Sequence of the first protein:
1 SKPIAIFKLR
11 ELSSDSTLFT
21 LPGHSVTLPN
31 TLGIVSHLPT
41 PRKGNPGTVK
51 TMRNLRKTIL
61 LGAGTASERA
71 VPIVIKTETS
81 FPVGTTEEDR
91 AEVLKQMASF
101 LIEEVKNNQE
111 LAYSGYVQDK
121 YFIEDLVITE

Sequence of the second protein:
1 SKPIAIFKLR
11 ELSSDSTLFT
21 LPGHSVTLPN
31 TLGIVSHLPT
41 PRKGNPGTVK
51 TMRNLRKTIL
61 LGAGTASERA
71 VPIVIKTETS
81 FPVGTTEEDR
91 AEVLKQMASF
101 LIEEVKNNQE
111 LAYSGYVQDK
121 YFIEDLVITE

Interface contacts:
Residue P82 in the first protein is in contact with residue P72 in the second protein (closest heavy-atom distance 3.2 Å).
Residue K8 in the first protein is in contact with residue D119 in the second protein (closest heavy-atom distance 2.9 Å).
Residue R53 in the first protein is in contact with residue E104 in the second protein (closest heavy-atom distance 3.1 Å).
Residue F122 in the first protein is in contact with residue I4 in the second protein (closest heavy-atom distance 3.4 Å).
Residue L101 in the first protein contacts residue R53 in the second protein (closest heavy-atom distance 3.2 Å).
Residue V74 in the first protein interacts with residue T79 in the second protein (closest heavy-atom distance 3.3 Å).
Residue T79 in the first protein interacts with residue V74 in the second protein (closest heavy-atom distance 3.3 Å).
Residue A112 in the first protein is in contact with residue V49 in the second protein (closest heavy-atom distance 3.0 Å).
Residue I123 in the first protein interacts with residue I4 in the second protein (closest heavy-atom distance 2.9 Å).
Residue V74 in the first protein contacts residue S80 in the second protein (closest heavy-atom distance 2.9 Å).
Residue K76 in the first protein is in contact with residue E78 in the second protein (closest heavy-atom distance 2.8 Å).
Residue F122 in the first protein contacts residue A5 in the second protein (closest heavy-atom distance 3.3 Å).
Residue F81 in the first protein interacts with residue A112 in the second protein (closest heavy-atom distance 3.5 Å).
Residue V49 in the first protein interacts with residue A112 in the second protein (closest heavy-atom distance 2.8 Å).
Residue M97 in the first protein is in contact with residue I75 in the second protein (closest heavy-atom distance 3.2 Å).
Residue K106 in the first protein contacts residue T129 in the second protein (closest heavy-atom distance 3.1 Å).
Residue L55 in the first protein contacts residue Q96 in the second protein (closest heavy-atom distance 3.4 Å).
Residue K2 in the first protein is in contact with residue D125 in the second protein (closest heavy-atom distance 3.4 Å).
Residue Y113 in the first protein contacts residue T85 in the second protein (closest heavy-atom distance 3.4 Å).
Residue Q109 in the first protein is in contact with residue E87 in the second protein (closest heavy-atom distance 3.4 Å).
Residue F19 in the first protein is in contact with residue D119 in the second protein (closest heavy-atom distance 3.1 Å).
Residue E130 in the first protein interacts with residue K106 in the second protein (closest heavy-atom distance 2.9 Å).
Residue E87 in the first protein is in contact with residue N108 in the second protein (closest heavy-atom distance 2.9 Å).
Residue Q109 in the first protein contacts residue A91 in the second protein (closest heavy-atom distance 3.3 Å).
Residue K57 in the first protein contacts residue D89 in the second protein (closest heavy-atom distance 3.2 Å).
Residue G44 in the first protein contacts residue R69 in the second protein (closest heavy-atom distance 2.4 Å).
Residue Y121 in the first protein contacts residue I6 in the second protein (closest heavy-atom distance 2.9 Å).
Residue K120 in the first protein contacts residue I6 in the second protein (closest heavy-atom distance 3.3 Å).
Residue L94 in the first protein contacts residue V105 in the second protein (closest heavy-atom distance 3.4 Å).
Residue S80 in the first protein contacts residue V74 in the second protein (closest heavy-atom distance 2.9 Å).
Residue E78 in the first protein contacts residue K76 in the second protein (closest heavy-atom distance 2.9 Å).
Residue I4 in the first protein is in contact with residue I123 in the second protein (closest heavy-atom distance 2.9 Å).
Residue Q96 in the first protein contacts residue L21 in the second protein (closest heavy-atom distance 3.2 Å).
Residue T85 in the first protein is in contact with residue Y113 in the second protein (closest heavy-atom distance 3.4 Å).
Residue D119 in the first protein is in contact with residue K8 in the second protein (closest heavy-atom distance 3.2 Å).
Residue I6 in the first protein interacts with residue Y121 in the second protein (closest heavy-atom distance 2.9 Å).
Residue D125 in the first protein is in contact with residue K2 in the second protein (closest heavy-atom distance 3.2 Å).
Residue T77 in the first protein is in contact with residue K76 in the second protein (closest heavy-atom distance 3.2 Å).
Residue L21 in the first protein contacts residue Q96 in the second protein (closest heavy-atom distance 3.2 Å).
Residue P82 in the first protein contacts residue V71 in the second protein (closest heavy-atom distance 3.4 Å).
Residue K76 in the first protein is in contact with residue T77 in the second protein (closest heavy-atom distance 2.9 Å).
Residue Y113 in the first protein contacts residue R90 in the second protein (closest heavy-atom distance 3.3 Å).
Residue V105 in the first protein interacts with residue L94 in the second protein (closest heavy-atom distance 3.4 Å).
Residue Q118 in the first protein is in contact with residue F19 in the second protein (closest heavy-atom distance 3.3 Å).
Residue Q96 in the first protein interacts with residue L55 in the second protein (closest heavy-atom distance 3.4 Å).
Residue N108 in the first protein interacts with residue E87 in the second protein (closest heavy-atom distance 3.4 Å).
Residue E78 in the first protein interacts with residue I75 in the second protein (closest heavy-atom distance 3.4 Å).
Residue I73 in the first protein contacts residue T85 in the second protein (closest heavy-atom distance 3.4 Å).
Residue A91 in the first protein is in contact with residue Q109 in the second protein (closest heavy-atom distance 3.2 Å).
Residue G84 in the first protein contacts residue Y113 in the second protein (closest heavy-atom distance 2.7 Å).
Residue R90 in the first protein interacts with residue Y113 in the second protein (closest heavy-atom distance 3.3 Å).
Residue I73 in the first protein interacts with residue F81 in the second protein (closest heavy-atom distance 3.5 Å).
Residue P72 in the first protein contacts residue P82 in the second protein (closest heavy-atom distance 3.5 Å).
Residue Y113 in the first protein interacts with residue G84 in the second protein (closest heavy-atom distance 2.7 Å).
Residue I4 in the first protein contacts residue F122 in the second protein (closest heavy-atom distance 3.4 Å).
Residue K57 in the first protein is in contact with residue E92 in the second protein (closest heavy-atom distance 2.5 Å).
Residue M97 in the first protein contacts residue T77 in the second protein (closest heavy-atom distance 3.1 Å).
Residue E92 in the first protein is in contact with residue K57 in the second protein (closest heavy-atom distance 3.1 Å).
Residue T77 in the first protein is in contact with residue M97 in the second protein (closest heavy-atom distance 3.1 Å).
Residue E87 in the first protein is in contact with residue Q109 in the second protein (closest heavy-atom distance 3.4 Å).

The following describes two proteins that form a bound complex.